Sequence of the first protein:
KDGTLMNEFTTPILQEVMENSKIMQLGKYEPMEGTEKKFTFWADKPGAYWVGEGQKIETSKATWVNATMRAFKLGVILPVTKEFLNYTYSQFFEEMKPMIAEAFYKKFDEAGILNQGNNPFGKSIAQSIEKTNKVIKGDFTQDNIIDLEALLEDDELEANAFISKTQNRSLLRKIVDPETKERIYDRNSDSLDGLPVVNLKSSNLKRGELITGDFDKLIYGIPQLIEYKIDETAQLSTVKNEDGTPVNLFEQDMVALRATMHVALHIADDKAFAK

The following describes two proteins that form a bound complex.

Sequence of the second protein:
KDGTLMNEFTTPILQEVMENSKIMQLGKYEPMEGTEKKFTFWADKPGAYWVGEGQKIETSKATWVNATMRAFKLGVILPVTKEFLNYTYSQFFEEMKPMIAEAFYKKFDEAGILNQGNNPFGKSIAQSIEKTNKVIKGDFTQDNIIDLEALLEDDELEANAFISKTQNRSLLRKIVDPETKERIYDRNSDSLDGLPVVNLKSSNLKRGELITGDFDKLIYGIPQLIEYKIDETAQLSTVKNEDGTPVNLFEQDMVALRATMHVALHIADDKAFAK

Interface contacts:
Residue V273 in the second protein is in contact with residue Y83 in the first protein (closest heavy-atom distance 3.5 Å).
Residue T115 in the second protein contacts residue Y83 in the first protein (closest heavy-atom distance 5.0 Å).
Residue V281 in the second protein contacts residue W84 in the first protein (closest heavy-atom distance 4.9 Å).
Residue P280 in the second protein is in contact with residue V85 in the first protein (closest heavy-atom distance 4.5 Å).
Residue V273 in the second protein contacts residue A82 in the first protein (closest heavy-atom distance 4.6 Å).
Residue I111 in the second protein interacts with residue Y83 in the first protein (closest heavy-atom distance 4.3 Å).
Residue K274 in the second protein is in contact with residue Y83 in the first protein (closest heavy-atom distance 4.8 Å).
Residue L283 in the second protein contacts residue Y83 in the first protein (closest heavy-atom distance 4.4 Å).
Residue V281 in the second protein is in contact with residue G86 in the first protein (closest heavy-atom distance 4.7 Å).
Residue V281 in the second protein contacts residue V85 in the first protein (closest heavy-atom distance 1.8 Å).
Residue T272 in the second protein is in contact with residue Y83 in the first protein (closest heavy-atom distance 4.4 Å).
Residue N275 in the second protein interacts with residue W84 in the first protein (closest heavy-atom distance 4.9 Å).
Residue N282 in the second protein interacts with residue V85 in the first protein (closest heavy-atom distance 4.2 Å).
Residue T272 in the second protein is in contact with residue A82 in the first protein (closest heavy-atom distance 2.4 Å).